These two protein chains interact to form a complex.

Contacts between the two chains:
Residue D402 in the second protein interacts with residue K96 in the first protein (closest heavy-atom distance 4.0 Å).

Sequence of the first protein:
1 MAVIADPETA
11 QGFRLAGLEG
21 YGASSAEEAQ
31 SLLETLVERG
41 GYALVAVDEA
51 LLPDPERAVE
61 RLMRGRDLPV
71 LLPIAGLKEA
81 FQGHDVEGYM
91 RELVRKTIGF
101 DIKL

Sequence of the second protein:
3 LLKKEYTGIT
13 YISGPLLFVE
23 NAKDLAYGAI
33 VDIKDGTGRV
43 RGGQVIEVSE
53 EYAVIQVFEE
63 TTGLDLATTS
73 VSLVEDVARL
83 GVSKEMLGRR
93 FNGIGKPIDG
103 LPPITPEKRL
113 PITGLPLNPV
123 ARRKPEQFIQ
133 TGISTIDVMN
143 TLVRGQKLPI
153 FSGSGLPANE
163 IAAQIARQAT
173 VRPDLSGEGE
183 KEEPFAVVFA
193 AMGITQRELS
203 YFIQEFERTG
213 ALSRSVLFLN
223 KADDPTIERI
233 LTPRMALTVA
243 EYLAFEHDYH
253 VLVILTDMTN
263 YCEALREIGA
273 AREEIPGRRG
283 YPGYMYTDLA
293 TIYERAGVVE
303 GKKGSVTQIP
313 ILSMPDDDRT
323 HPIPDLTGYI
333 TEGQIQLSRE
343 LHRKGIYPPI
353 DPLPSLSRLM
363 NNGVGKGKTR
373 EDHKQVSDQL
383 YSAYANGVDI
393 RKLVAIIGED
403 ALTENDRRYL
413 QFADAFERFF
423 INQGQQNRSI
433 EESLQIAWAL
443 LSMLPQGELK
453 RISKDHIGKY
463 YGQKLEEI